Contacts between the two chains:
Residue Q266 in the first protein is in contact with residue N301 in the second protein (closest heavy-atom distance 3.5 Å).
Residue W46 in the first protein contacts residue K248 in the second protein (closest heavy-atom distance 3.2 Å).
Residue S236 in the first protein is in contact with residue R23 in the second protein (closest heavy-atom distance 3.5 Å).
Residue Q266 in the first protein contacts residue R302 in the second protein (closest heavy-atom distance 2.4 Å).
Residue G141 in the first protein contacts residue S214 in the second protein (closest heavy-atom distance 3.6 Å).
Residue G49 in the first protein is in contact with residue K248 in the second protein (closest heavy-atom distance 3.2 Å).
Residue Y237 in the first protein contacts residue C222 in the second protein (closest heavy-atom distance 3.8 Å).
Residue C264 in the first protein contacts residue R300 in the second protein (closest heavy-atom distance 3.8 Å).
Residue N47 in the first protein is in contact with residue K250 in the second protein (closest heavy-atom distance 3.5 Å).
Residue Y183 in the first protein contacts residue N218 in the second protein (closest heavy-atom distance 3.3 Å).
Residue F234 in the first protein interacts with residue P208 in the second protein (closest heavy-atom distance 3.6 Å).
Residue I85 in the first protein interacts with residue E164 in the second protein (closest heavy-atom distance 3.6 Å).
Residue A235 in the first protein contacts residue N206 in the second protein (closest heavy-atom distance 3.7 Å).
Residue M144 in the first protein interacts with residue L26 in the second protein (closest heavy-atom distance 3.6 Å).
Residue N143 in the first protein interacts with residue L26 in the second protein (closest heavy-atom distance 3.6 Å).
Residue Y45 in the first protein contacts residue K248 in the second protein (closest heavy-atom distance 3.8 Å).
Residue S57 in the first protein is in contact with residue I216 in the second protein (closest heavy-atom distance 2.6 Å).
Residue N48 in the first protein interacts with residue S249 in the second protein (closest heavy-atom distance 3.5 Å).
Residue Q135 in the first protein contacts residue H84 in the second protein (closest heavy-atom distance 3.6 Å).
Residue G49 in the first protein interacts with residue S249 in the second protein (closest heavy-atom distance 3.9 Å).
Residue G265 in the first protein contacts residue N301 in the second protein (closest heavy-atom distance 3.8 Å).
Residue S236 in the first protein contacts residue C222 in the second protein (closest heavy-atom distance 3.5 Å).
Residue N143 in the first protein is in contact with residue I216 in the second protein (closest heavy-atom distance 3.5 Å).
Residue D32 in the first protein is in contact with residue L157 in the second protein (closest heavy-atom distance 3.1 Å).
Residue D260 in the first protein contacts residue R300 in the second protein (closest heavy-atom distance 3.6 Å).
Residue E261 in the first protein is in contact with residue R300 in the second protein (closest heavy-atom distance 2.5 Å).
Residue R61 in the first protein contacts residue N215 in the second protein (closest heavy-atom distance 2.9 Å).
Residue Q266 in the first protein contacts residue N303 in the second protein (closest heavy-atom distance 3.8 Å).
Residue M142 in the first protein contacts residue N218 in the second protein (closest heavy-atom distance 2.9 Å).
Residue N143 in the first protein is in contact with residue N218 in the second protein (closest heavy-atom distance 2.5 Å).
Residue N143 in the first protein contacts residue F217 in the second protein (closest heavy-atom distance 3.5 Å).
Residue N13 in the first protein is in contact with residue K70 in the second protein (closest heavy-atom distance 3.6 Å).
Residue G56 in the first protein is in contact with residue K156 in the second protein (closest heavy-atom distance 3.8 Å).
Residue N86 in the first protein interacts with residue S161 in the second protein (closest heavy-atom distance 3.7 Å).
Residue F234 in the first protein is in contact with residue L207 in the second protein (closest heavy-atom distance 3.8 Å).
Residue W46 in the first protein is in contact with residue Y24 in the second protein (closest heavy-atom distance 3.6 Å).
Residue Y237 in the first protein is in contact with residue P223 in the second protein (closest heavy-atom distance 2.7 Å).
Residue Y45 in the first protein is in contact with residue D152 in the second protein (closest heavy-atom distance 3.5 Å).
Residue M142 in the first protein interacts with residue F217 in the second protein (closest heavy-atom distance 3.4 Å).
Residue M144 in the first protein is in contact with residue K156 in the second protein (closest heavy-atom distance 3.7 Å).
Residue E257 in the first protein interacts with residue K250 in the second protein (closest heavy-atom distance 3.4 Å).
Residue E83 in the first protein interacts with residue R163 in the second protein (closest heavy-atom distance 3.0 Å).
Residue Q42 in the first protein contacts residue L157 in the second protein (closest heavy-atom distance 3.9 Å).
Residue W46 in the first protein interacts with residue L26 in the second protein (closest heavy-atom distance 3.7 Å).
Residue F54 in the first protein interacts with residue Y175 in the second protein (closest heavy-atom distance 3.4 Å).
Residue M142 in the first protein is in contact with residue I216 in the second protein (closest heavy-atom distance 3.1 Å).
Residue K192 in the first protein is in contact with residue E82 in the second protein (closest heavy-atom distance 3.8 Å).
Residue A235 in the first protein interacts with residue C222 in the second protein (closest heavy-atom distance 3.7 Å).
Residue E257 in the first protein is in contact with residue T277 in the second protein (closest heavy-atom distance 3.8 Å).
Residue D260 in the first protein interacts with residue K280 in the second protein (closest heavy-atom distance 3.0 Å).
Residue S239 in the first protein interacts with residue R23 in the second protein (closest heavy-atom distance 2.4 Å).
Residue Q42 in the first protein is in contact with residue K156 in the second protein (closest heavy-atom distance 3.3 Å).
Residue Y237 in the first protein is in contact with residue R23 in the second protein (closest heavy-atom distance 3.7 Å).
Residue M142 in the first protein interacts with residue N215 in the second protein (closest heavy-atom distance 3.3 Å).
Residue G141 in the first protein interacts with residue N218 in the second protein (closest heavy-atom distance 3.5 Å).
Residue M144 in the first protein contacts residue F217 in the second protein (closest heavy-atom distance 3.4 Å).
Residue E261 in the first protein interacts with residue R302 in the second protein (closest heavy-atom distance 2.9 Å).
Residue G185 in the first protein is in contact with residue N218 in the second protein (closest heavy-atom distance 3.7 Å).
Residue M142 in the first protein is in contact with residue S214 in the second protein (closest heavy-atom distance 3.7 Å).
Residue Y237 in the first protein interacts with residue R302 in the second protein (closest heavy-atom distance 3.4 Å).

Sequence of the second protein:
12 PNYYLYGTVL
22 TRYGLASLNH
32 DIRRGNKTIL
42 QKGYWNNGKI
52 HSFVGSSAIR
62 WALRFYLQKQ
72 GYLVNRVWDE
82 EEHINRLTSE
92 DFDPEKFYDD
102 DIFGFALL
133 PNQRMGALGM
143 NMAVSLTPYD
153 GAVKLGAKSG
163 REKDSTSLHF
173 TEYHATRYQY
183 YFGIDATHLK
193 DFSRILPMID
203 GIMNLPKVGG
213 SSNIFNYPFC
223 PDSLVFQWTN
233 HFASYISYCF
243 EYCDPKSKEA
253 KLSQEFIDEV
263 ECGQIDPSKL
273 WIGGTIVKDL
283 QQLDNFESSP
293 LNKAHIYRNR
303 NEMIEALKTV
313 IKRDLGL

The following describes two proteins that form a bound complex.

Sequence of the first protein:
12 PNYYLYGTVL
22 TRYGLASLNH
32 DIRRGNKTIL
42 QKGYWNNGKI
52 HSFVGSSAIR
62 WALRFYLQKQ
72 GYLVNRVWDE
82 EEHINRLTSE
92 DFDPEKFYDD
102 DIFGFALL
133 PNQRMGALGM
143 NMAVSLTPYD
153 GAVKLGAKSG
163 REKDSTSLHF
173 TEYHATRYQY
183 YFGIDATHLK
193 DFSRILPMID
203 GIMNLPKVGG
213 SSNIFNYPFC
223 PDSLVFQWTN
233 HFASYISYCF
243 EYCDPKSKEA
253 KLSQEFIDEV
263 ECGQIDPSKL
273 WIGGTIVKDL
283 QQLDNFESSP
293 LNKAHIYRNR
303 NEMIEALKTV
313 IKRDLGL